Sequence of the first protein:
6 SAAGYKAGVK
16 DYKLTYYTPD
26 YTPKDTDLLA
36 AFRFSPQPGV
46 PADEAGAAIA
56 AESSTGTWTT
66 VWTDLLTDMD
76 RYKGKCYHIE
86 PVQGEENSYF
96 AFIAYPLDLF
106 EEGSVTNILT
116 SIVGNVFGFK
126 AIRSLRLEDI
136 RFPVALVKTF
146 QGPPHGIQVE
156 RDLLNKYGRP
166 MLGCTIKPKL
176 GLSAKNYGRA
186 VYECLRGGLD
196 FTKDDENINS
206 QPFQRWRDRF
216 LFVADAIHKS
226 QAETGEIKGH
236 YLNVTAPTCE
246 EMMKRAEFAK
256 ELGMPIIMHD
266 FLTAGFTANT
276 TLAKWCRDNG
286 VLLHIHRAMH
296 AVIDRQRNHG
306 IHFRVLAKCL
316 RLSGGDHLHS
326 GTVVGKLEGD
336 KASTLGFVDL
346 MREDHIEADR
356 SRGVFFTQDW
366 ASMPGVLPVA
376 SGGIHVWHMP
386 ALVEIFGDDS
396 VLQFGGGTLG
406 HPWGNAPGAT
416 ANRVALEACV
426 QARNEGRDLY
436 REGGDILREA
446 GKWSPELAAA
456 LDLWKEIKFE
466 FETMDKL

The following describes two proteins that form a bound complex.

Interface contacts:
Residue K463 in the first protein contacts residue R44 in the second protein (closest heavy-atom distance 3.0 Å).
Residue I462 in the first protein is in contact with residue Y40 in the second protein (closest heavy-atom distance 3.0 Å).
Residue F464 in the first protein is in contact with residue V69 in the second protein (closest heavy-atom distance 3.9 Å).
Residue F466 in the first protein interacts with residue Y37 in the second protein (closest heavy-atom distance 4.8 Å).
Residue E465 in the first protein interacts with residue Y40 in the second protein (closest heavy-atom distance 4.0 Å).
Residue F464 in the first protein is in contact with residue Y40 in the second protein (closest heavy-atom distance 0.7 Å).
Residue I462 in the first protein is in contact with residue Q41 in the second protein (closest heavy-atom distance 4.0 Å).
Residue F464 in the first protein is in contact with residue Y37 in the second protein (closest heavy-atom distance 3.4 Å).
Residue I462 in the first protein contacts residue T45 in the second protein (closest heavy-atom distance 4.3 Å).
Residue F466 in the first protein interacts with residue V69 in the second protein (closest heavy-atom distance 4.3 Å).
Residue F464 in the first protein contacts residue R44 in the second protein (closest heavy-atom distance 4.3 Å).
Residue F464 in the first protein contacts residue S36 in the second protein (closest heavy-atom distance 4.7 Å).
Residue K463 in the first protein is in contact with residue Y40 in the second protein (closest heavy-atom distance 1.1 Å).
Residue E461 in the first protein contacts residue R44 in the second protein (closest heavy-atom distance 2.5 Å).
Residue I462 in the first protein contacts residue R44 in the second protein (closest heavy-atom distance 0.4 Å).
Residue F464 in the first protein is in contact with residue Q41 in the second protein (closest heavy-atom distance 4.6 Å).
Residue F466 in the first protein contacts residue Q70 in the second protein (closest heavy-atom distance 2.9 Å).

Sequence of the second protein:
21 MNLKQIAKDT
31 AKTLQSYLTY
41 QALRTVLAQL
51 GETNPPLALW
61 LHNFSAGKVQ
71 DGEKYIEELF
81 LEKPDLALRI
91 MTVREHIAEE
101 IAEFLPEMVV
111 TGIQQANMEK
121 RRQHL